Sequence of chain B:
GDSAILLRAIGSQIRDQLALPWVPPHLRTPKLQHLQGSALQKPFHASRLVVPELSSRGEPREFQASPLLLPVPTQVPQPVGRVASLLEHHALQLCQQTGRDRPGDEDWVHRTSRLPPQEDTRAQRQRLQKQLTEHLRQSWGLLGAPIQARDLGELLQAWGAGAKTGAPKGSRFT

The following describes two proteins that form a bound complex.

Contacts between the two chains:
Residue I182 in chain A is in contact with residue L256 in chain B (closest heavy-atom distance 4.1 Å).
Residue I186 in chain A contacts residue T253 in chain B (closest heavy-atom distance 3.0 Å).
Residue S187 in chain A contacts residue R257 in chain B (closest heavy-atom distance 4.2 Å).
Residue I186 in chain A interacts with residue R257 in chain B (closest heavy-atom distance 2.8 Å).
Residue I182 in chain A contacts residue W260 in chain B (closest heavy-atom distance 4.5 Å).
Residue S183 in chain A interacts with residue W260 in chain B (closest heavy-atom distance 4.1 Å).
Residue L185 in chain A contacts residue L256 in chain B (closest heavy-atom distance 3.7 Å).
Residue H139 in chain A is in contact with residue K284 in chain B (closest heavy-atom distance 3.5 Å).
Residue I186 in chain A contacts residue L256 in chain B (closest heavy-atom distance 4.4 Å).
Residue S187 in chain A interacts with residue T253 in chain B (closest heavy-atom distance 4.4 Å).
Residue L185 in chain A is in contact with residue T253 in chain B (closest heavy-atom distance 2.8 Å).
Residue E179 in chain A is in contact with residue W260 in chain B (closest heavy-atom distance 3.5 Å).

Sequence of chain A:
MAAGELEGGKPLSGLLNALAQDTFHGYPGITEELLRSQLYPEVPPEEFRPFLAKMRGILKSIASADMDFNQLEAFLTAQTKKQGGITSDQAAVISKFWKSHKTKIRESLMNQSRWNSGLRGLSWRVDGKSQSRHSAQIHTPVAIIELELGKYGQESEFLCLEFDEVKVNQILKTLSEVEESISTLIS